Residue-level contacts at the interface:
Residue A5 in protein 2 contacts residue L13 in protein 1 (closest heavy-atom distance 3.5 Å).
Residue T63 in protein 2 is in contact with residue V5 in protein 1 (closest heavy-atom distance 2.8 Å).
Residue L64 in protein 2 is in contact with residue V5 in protein 1 (closest heavy-atom distance 3.6 Å).
Residue L144 in protein 2 interacts with residue L13 in protein 1 (closest heavy-atom distance 3.7 Å).
Residue G23 in protein 2 contacts residue S4 in protein 1 (closest heavy-atom distance 3.5 Å).
Residue Q34 in protein 2 contacts residue R10 in protein 1 (closest heavy-atom distance 3.8 Å).
Residue T10 in protein 2 contacts residue I7 in protein 1 (closest heavy-atom distance 3.5 Å).
Residue A5 in protein 2 is in contact with residue I12 in protein 1 (closest heavy-atom distance 3.3 Å).
Residue K62 in protein 2 interacts with residue G3 in protein 1 (closest heavy-atom distance 3.4 Å).
Residue R11 in protein 2 is in contact with residue V6 in protein 1 (closest heavy-atom distance 3.9 Å).
Residue T108 in protein 2 contacts residue I11 in protein 1 (closest heavy-atom distance 3.4 Å).
Residue Q8 in protein 2 contacts residue G9 in protein 1 (closest heavy-atom distance 3.2 Å).
Residue R11 in protein 2 interacts with residue V8 in protein 1 (closest heavy-atom distance 3.4 Å).
Residue Y6 in protein 2 is in contact with residue I11 in protein 1 (closest heavy-atom distance 3.4 Å).
Residue F43 in protein 2 is in contact with residue V5 in protein 1 (closest heavy-atom distance 3.8 Å).
Residue T10 in protein 2 interacts with residue R10 in protein 1 (closest heavy-atom distance 3.9 Å).
Residue A65 in protein 2 is in contact with residue V5 in protein 1 (closest heavy-atom distance 2.9 Å).
Residue S20 in protein 2 contacts residue S4 in protein 1 (closest heavy-atom distance 2.9 Å).
Residue T10 in protein 2 interacts with residue V8 in protein 1 (closest heavy-atom distance 2.9 Å).
Residue T63 in protein 2 is in contact with residue S4 in protein 1 (closest heavy-atom distance 2.7 Å).
Residue T4 in protein 2 is in contact with residue S14 in protein 1 (closest heavy-atom distance 2.9 Å).
Residue V35 in protein 2 is in contact with residue I7 in protein 1 (closest heavy-atom distance 3.4 Å).
Residue Q28 in protein 2 interacts with residue R10 in protein 1 (closest heavy-atom distance 3.4 Å).
Residue S37 in protein 2 is in contact with residue V6 in protein 1 (closest heavy-atom distance 2.9 Å).
Residue L36 in protein 2 interacts with residue I7 in protein 1 (closest heavy-atom distance 3.6 Å).
Residue K62 in protein 2 interacts with residue V5 in protein 1 (closest heavy-atom distance 3.7 Å).
Residue V35 in protein 2 contacts residue V6 in protein 1 (closest heavy-atom distance 3.9 Å).
Residue R11 in protein 2 contacts residue I7 in protein 1 (closest heavy-atom distance 3.6 Å).
Residue L36 in protein 2 is in contact with residue V6 in protein 1 (closest heavy-atom distance 3.4 Å).
Residue Q9 in protein 2 interacts with residue V8 in protein 1 (closest heavy-atom distance 3.7 Å).
Residue E32 in protein 2 interacts with residue L13 in protein 1 (closest heavy-atom distance 3.0 Å).
Residue S7 in protein 2 is in contact with residue R10 in protein 1 (closest heavy-atom distance 3.2 Å).
Residue T10 in protein 2 is in contact with residue G9 in protein 1 (closest heavy-atom distance 3.2 Å).
Residue R109 in protein 2 contacts residue I11 in protein 1 (closest heavy-atom distance 3.8 Å).
Residue S37 in protein 2 is in contact with residue V8 in protein 1 (closest heavy-atom distance 3.9 Å).
Residue G31 in protein 2 is in contact with residue I11 in protein 1 (closest heavy-atom distance 3.6 Å).
Residue E32 in protein 2 contacts residue I12 in protein 1 (closest heavy-atom distance 3.7 Å).
Residue A65 in protein 2 is in contact with residue S4 in protein 1 (closest heavy-atom distance 3.8 Å).
Residue Q34 in protein 2 contacts residue G9 in protein 1 (closest heavy-atom distance 3.8 Å).
Residue L36 in protein 2 is in contact with residue V5 in protein 1 (closest heavy-atom distance 3.7 Å).
Residue R92 in protein 2 contacts residue I12 in protein 1 (closest heavy-atom distance 3.6 Å).
Residue P70 in protein 2 is in contact with residue S4 in protein 1 (closest heavy-atom distance 3.7 Å).
Residue V35 in protein 2 is in contact with residue V8 in protein 1 (closest heavy-atom distance 2.8 Å).
Residue V33 in protein 2 interacts with residue I11 in protein 1 (closest heavy-atom distance 2.9 Å).
Residue V33 in protein 2 interacts with residue R10 in protein 1 (closest heavy-atom distance 3.3 Å).
Residue S20 in protein 2 contacts residue V6 in protein 1 (closest heavy-atom distance 3.4 Å).
Residue T4 in protein 2 is in contact with residue L13 in protein 1 (closest heavy-atom distance 3.6 Å).
Residue A5 in protein 2 contacts residue I11 in protein 1 (closest heavy-atom distance 3.8 Å).
Residue D30 in protein 2 interacts with residue R10 in protein 1 (closest heavy-atom distance 3.3 Å).
Residue T19 in protein 2 contacts residue V6 in protein 1 (closest heavy-atom distance 3.9 Å).
Residue S20 in protein 2 is in contact with residue G3 in protein 1 (closest heavy-atom distance 3.5 Å).
Residue V35 in protein 2 interacts with residue G9 in protein 1 (closest heavy-atom distance 2.8 Å).
Residue Y6 in protein 2 interacts with residue I12 in protein 1 (closest heavy-atom distance 2.9 Å).
Residue I3 in protein 2 is in contact with residue S14 in protein 1 (closest heavy-atom distance 3.5 Å).
Residue C16 in protein 2 contacts residue V6 in protein 1 (closest heavy-atom distance 3.8 Å).
Residue T38 in protein 2 is in contact with residue V5 in protein 1 (closest heavy-atom distance 3.7 Å).
Residue Q34 in protein 2 contacts residue I7 in protein 1 (closest heavy-atom distance 3.5 Å).
Residue S37 in protein 2 is in contact with residue V5 in protein 1 (closest heavy-atom distance 3.7 Å).
Residue E32 in protein 2 is in contact with residue I11 in protein 1 (closest heavy-atom distance 3.2 Å).
Residue Q8 in protein 2 is in contact with residue R10 in protein 1 (closest heavy-atom distance 2.8 Å).

Sequence of protein 1:
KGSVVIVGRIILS

This data describes a binding interaction between two proteins.

Sequence of protein 2:
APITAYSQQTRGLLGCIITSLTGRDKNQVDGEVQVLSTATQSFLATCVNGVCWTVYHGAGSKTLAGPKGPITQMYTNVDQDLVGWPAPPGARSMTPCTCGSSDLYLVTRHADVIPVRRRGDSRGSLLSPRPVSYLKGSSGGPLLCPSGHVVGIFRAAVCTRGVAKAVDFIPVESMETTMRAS